These two protein chains interact to form a complex.

Sequence of protein 1:
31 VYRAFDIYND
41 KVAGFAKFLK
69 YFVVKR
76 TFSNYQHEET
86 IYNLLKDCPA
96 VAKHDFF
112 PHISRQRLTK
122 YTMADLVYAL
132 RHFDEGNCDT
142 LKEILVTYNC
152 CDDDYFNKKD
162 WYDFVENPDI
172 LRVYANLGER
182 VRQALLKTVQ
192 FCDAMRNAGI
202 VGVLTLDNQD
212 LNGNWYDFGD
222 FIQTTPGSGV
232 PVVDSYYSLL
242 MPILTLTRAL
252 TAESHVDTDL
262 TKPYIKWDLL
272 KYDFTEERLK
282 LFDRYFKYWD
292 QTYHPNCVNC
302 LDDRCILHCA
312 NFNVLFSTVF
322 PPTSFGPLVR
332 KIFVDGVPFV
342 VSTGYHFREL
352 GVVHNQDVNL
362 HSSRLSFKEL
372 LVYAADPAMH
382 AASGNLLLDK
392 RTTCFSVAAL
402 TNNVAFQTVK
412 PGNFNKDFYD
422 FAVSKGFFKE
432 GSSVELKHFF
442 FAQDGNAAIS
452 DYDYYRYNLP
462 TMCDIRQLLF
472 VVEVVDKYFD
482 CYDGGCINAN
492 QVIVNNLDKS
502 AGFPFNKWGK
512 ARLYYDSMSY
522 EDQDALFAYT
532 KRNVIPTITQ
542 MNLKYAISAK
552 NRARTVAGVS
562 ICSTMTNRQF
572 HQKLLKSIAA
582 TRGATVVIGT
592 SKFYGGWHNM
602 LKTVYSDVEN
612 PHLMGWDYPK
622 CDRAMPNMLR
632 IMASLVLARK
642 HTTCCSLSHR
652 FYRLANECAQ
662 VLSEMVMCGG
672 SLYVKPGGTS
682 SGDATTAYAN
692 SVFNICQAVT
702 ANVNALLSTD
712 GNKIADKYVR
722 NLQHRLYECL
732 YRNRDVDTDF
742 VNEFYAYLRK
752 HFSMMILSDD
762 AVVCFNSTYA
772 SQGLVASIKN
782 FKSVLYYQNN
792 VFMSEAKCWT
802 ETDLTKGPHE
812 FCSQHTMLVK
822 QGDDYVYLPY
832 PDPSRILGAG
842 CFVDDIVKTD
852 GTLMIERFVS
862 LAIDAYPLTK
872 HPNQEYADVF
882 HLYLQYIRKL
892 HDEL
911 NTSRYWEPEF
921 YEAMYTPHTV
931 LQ

Interface contacts:
Residue P412 in protein 1 is in contact with residue L14 in protein 2 (closest heavy-atom distance 3.5 Å).
Residue A443 in protein 1 interacts with residue W29 in protein 2 (closest heavy-atom distance 4.8 Å).
Residue N552 in protein 1 interacts with residue L41 in protein 2 (closest heavy-atom distance 4.7 Å).
Residue F442 in protein 1 contacts residue L41 in protein 2 (closest heavy-atom distance 3.4 Å).
Residue A443 in protein 1 is in contact with residue L14 in protein 2 (closest heavy-atom distance 3.9 Å).
Residue V410 in protein 1 is in contact with residue W29 in protein 2 (closest heavy-atom distance 4.3 Å).
Residue E431 in protein 1 is in contact with residue M3 in protein 2 (closest heavy-atom distance 3.7 Å).
Residue F843 in protein 1 is in contact with residue C8 in protein 2 (closest heavy-atom distance 4.9 Å).
Residue T409 in protein 1 is in contact with residue W29 in protein 2 (closest heavy-atom distance 3.5 Å).
Residue F442 in protein 1 interacts with residue L40 in protein 2 (closest heavy-atom distance 3.7 Å).
Residue F415 in protein 1 contacts residue C8 in protein 2 (closest heavy-atom distance 3.5 Å).
Residue N552 in protein 1 contacts residue N37 in protein 2 (closest heavy-atom distance 4.3 Å).
Residue G446 in protein 1 contacts residue W29 in protein 2 (closest heavy-atom distance 4.9 Å).
Residue P412 in protein 1 interacts with residue H36 in protein 2 (closest heavy-atom distance 4.1 Å).
Residue D445 in protein 1 interacts with residue W29 in protein 2 (closest heavy-atom distance 4.2 Å).
Residue K411 in protein 1 contacts residue E23 in protein 2 (closest heavy-atom distance 4.9 Å).
Residue Y420 in protein 1 contacts residue C8 in protein 2 (closest heavy-atom distance 4.1 Å).
Residue Q444 in protein 1 is in contact with residue N37 in protein 2 (closest heavy-atom distance 4.5 Å).
Residue D445 in protein 1 interacts with residue A30 in protein 2 (closest heavy-atom distance 4.3 Å).
Residue A443 in protein 1 is in contact with residue N37 in protein 2 (closest heavy-atom distance 3.1 Å).
Residue K411 in protein 1 is in contact with residue Q18 in protein 2 (closest heavy-atom distance 3.4 Å).
Residue F440 in protein 1 is in contact with residue L40 in protein 2 (closest heavy-atom distance 3.4 Å).
Residue E431 in protein 1 is in contact with residue K2 in protein 2 (closest heavy-atom distance 2.6 Å).
Residue F441 in protein 1 contacts residue H36 in protein 2 (closest heavy-atom distance 4.1 Å).
Residue F843 in protein 1 is in contact with residue V11 in protein 2 (closest heavy-atom distance 4.1 Å).
Residue Q444 in protein 1 is in contact with residue W29 in protein 2 (closest heavy-atom distance 4.0 Å).
Residue P412 in protein 1 interacts with residue Q18 in protein 2 (closest heavy-atom distance 4.5 Å).
Residue Q444 in protein 1 is in contact with residue V33 in protein 2 (closest heavy-atom distance 4.2 Å).
Residue L437 in protein 1 contacts residue S4 in protein 2 (closest heavy-atom distance 4.9 Å).
Residue T409 in protein 1 contacts residue E23 in protein 2 (closest heavy-atom distance 3.7 Å).
Residue P412 in protein 1 interacts with residue W29 in protein 2 (closest heavy-atom distance 4.7 Å).
Residue P412 in protein 1 contacts residue V11 in protein 2 (closest heavy-atom distance 4.3 Å).
Residue F440 in protein 1 contacts residue V11 in protein 2 (closest heavy-atom distance 4.9 Å).
Residue P412 in protein 1 is in contact with residue S15 in protein 2 (closest heavy-atom distance 4.0 Å).
Residue L437 in protein 1 interacts with residue K7 in protein 2 (closest heavy-atom distance 4.2 Å).
Residue G413 in protein 1 contacts residue V11 in protein 2 (closest heavy-atom distance 3.4 Å).
Residue F441 in protein 1 is in contact with residue L40 in protein 2 (closest heavy-atom distance 4.1 Å).
Residue F415 in protein 1 interacts with residue V11 in protein 2 (closest heavy-atom distance 3.8 Å).
Residue F429 in protein 1 interacts with residue S4 in protein 2 (closest heavy-atom distance 4.0 Å).
Residue G413 in protein 1 interacts with residue S15 in protein 2 (closest heavy-atom distance 3.4 Å).
Residue A443 in protein 1 interacts with residue V33 in protein 2 (closest heavy-atom distance 3.2 Å).
Residue Y420 in protein 1 interacts with residue S4 in protein 2 (closest heavy-atom distance 2.4 Å).
Residue A550 in protein 1 interacts with residue L41 in protein 2 (closest heavy-atom distance 4.7 Å).
Residue Y420 in protein 1 contacts residue D5 in protein 2 (closest heavy-atom distance 3.2 Å).
Residue N414 in protein 1 is in contact with residue V11 in protein 2 (closest heavy-atom distance 5.0 Å).
Residue F440 in protein 1 interacts with residue K7 in protein 2 (closest heavy-atom distance 3.5 Å).
Residue A443 in protein 1 contacts residue H36 in protein 2 (closest heavy-atom distance 4.4 Å).
Residue F442 in protein 1 is in contact with residue N37 in protein 2 (closest heavy-atom distance 3.3 Å).
Residue D445 in protein 1 contacts residue V33 in protein 2 (closest heavy-atom distance 4.1 Å).

Sequence of protein 2:
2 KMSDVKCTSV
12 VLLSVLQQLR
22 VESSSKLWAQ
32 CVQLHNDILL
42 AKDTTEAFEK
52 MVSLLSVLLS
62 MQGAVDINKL